This data describes a binding interaction between two proteins.

Contacts between the two chains:
Residue E11 in protein 1 is in contact with residue L56 in protein 2 (closest heavy-atom distance 4.3 Å).
Residue A95 in protein 1 is in contact with residue T98 in protein 2 (closest heavy-atom distance 4.3 Å).
Residue L74 in protein 1 contacts residue R63 in protein 2 (closest heavy-atom distance 3.6 Å).
Residue D16 in protein 1 contacts residue R17 in protein 2 (closest heavy-atom distance 3.5 Å).
Residue V31 in protein 1 contacts residue I39 in protein 2 (closest heavy-atom distance 3.9 Å).
Residue C53 in protein 1 contacts residue L37 in protein 2 (closest heavy-atom distance 4.5 Å).
Residue L10 in protein 1 interacts with residue L56 in protein 2 (closest heavy-atom distance 3.1 Å).
Residue P13 in protein 1 contacts residue S15 in protein 2 (closest heavy-atom distance 3.2 Å).
Residue P112 in protein 1 contacts residue S114 in protein 2 (closest heavy-atom distance 3.9 Å).
Residue A33 in protein 1 interacts with residue L37 in protein 2 (closest heavy-atom distance 4.1 Å).
Residue Q2 in protein 1 interacts with residue P112 in protein 2 (closest heavy-atom distance 3.0 Å).
Residue L56 in protein 1 contacts residue P34 in protein 2 (closest heavy-atom distance 3.9 Å).
Residue P112 in protein 1 is in contact with residue T98 in protein 2 (closest heavy-atom distance 3.8 Å).
Residue A111 in protein 1 interacts with residue L115 in protein 2 (closest heavy-atom distance 3.5 Å).
Residue I54 in protein 1 contacts residue L37 in protein 2 (closest heavy-atom distance 3.7 Å).
Residue V31 in protein 1 interacts with residue L37 in protein 2 (closest heavy-atom distance 4.2 Å).
Residue V109 in protein 1 is in contact with residue S117 in protein 2 (closest heavy-atom distance 4.5 Å).
Residue A76 in protein 1 interacts with residue L80 in protein 2 (closest heavy-atom distance 4.0 Å).
Residue P34 in protein 1 contacts residue F19 in protein 2 (closest heavy-atom distance 3.4 Å).
Residue S3 in protein 1 is in contact with residue P112 in protein 2 (closest heavy-atom distance 3.5 Å).
Residue S15 in protein 1 is in contact with residue S15 in protein 2 (closest heavy-atom distance 3.8 Å).
Residue C92 in protein 1 contacts residue V82 in protein 2 (closest heavy-atom distance 4.1 Å).
Residue P13 in protein 1 is in contact with residue P34 in protein 2 (closest heavy-atom distance 4.4 Å).
Residue C53 in protein 1 interacts with residue H61 in protein 2 (closest heavy-atom distance 3.5 Å).
Residue Q2 in protein 1 is in contact with residue A111 in protein 2 (closest heavy-atom distance 4.1 Å).
Residue L10 in protein 1 is in contact with residue A77 in protein 2 (closest heavy-atom distance 4.1 Å).
Residue L74 in protein 1 interacts with residue V82 in protein 2 (closest heavy-atom distance 3.4 Å).
Residue G72 in protein 1 interacts with residue R63 in protein 2 (closest heavy-atom distance 2.5 Å).
Residue L56 in protein 1 is in contact with residue G57 in protein 2 (closest heavy-atom distance 3.6 Å).
Residue M5 in protein 1 interacts with residue P112 in protein 2 (closest heavy-atom distance 4.0 Å).
Residue D16 in protein 1 is in contact with residue S15 in protein 2 (closest heavy-atom distance 3.6 Å).
Residue N4 in protein 1 is in contact with residue S96 in protein 2 (closest heavy-atom distance 3.7 Å).
Residue V109 in protein 1 contacts residue V100 in protein 2 (closest heavy-atom distance 4.1 Å).
Residue Q90 in protein 1 is in contact with residue R63 in protein 2 (closest heavy-atom distance 3.0 Å).
Residue V109 in protein 1 is in contact with residue L115 in protein 2 (closest heavy-atom distance 3.8 Å).
Residue P112 in protein 1 is in contact with residue S96 in protein 2 (closest heavy-atom distance 3.1 Å).
Residue L75 in protein 1 interacts with residue V59 in protein 2 (closest heavy-atom distance 4.4 Å).
Residue A33 in protein 1 is in contact with residue G35 in protein 2 (closest heavy-atom distance 4.3 Å).
Residue N4 in protein 1 contacts residue G113 in protein 2 (closest heavy-atom distance 3.3 Å).
Residue L74 in protein 1 interacts with residue H61 in protein 2 (closest heavy-atom distance 3.7 Å).
Residue L93 in protein 1 contacts residue L80 in protein 2 (closest heavy-atom distance 3.9 Å).
Residue L56 in protein 1 contacts residue G35 in protein 2 (closest heavy-atom distance 4.1 Å).
Residue I14 in protein 1 interacts with residue S15 in protein 2 (closest heavy-atom distance 3.7 Å).
Residue A95 in protein 1 interacts with residue S96 in protein 2 (closest heavy-atom distance 3.1 Å).
Residue P112 in protein 1 interacts with residue G113 in protein 2 (closest heavy-atom distance 3.3 Å).
Residue S3 in protein 1 interacts with residue G113 in protein 2 (closest heavy-atom distance 3.8 Å).
Residue P12 in protein 1 contacts residue L56 in protein 2 (closest heavy-atom distance 3.7 Å).
Residue G51 in protein 1 is in contact with residue H61 in protein 2 (closest heavy-atom distance 4.1 Å).
Residue P112 in protein 1 contacts residue L115 in protein 2 (closest heavy-atom distance 4.1 Å).
Residue L10 in protein 1 contacts residue G78 in protein 2 (closest heavy-atom distance 3.8 Å).
Residue A95 in protein 1 contacts residue G78 in protein 2 (closest heavy-atom distance 3.5 Å).
Residue G55 in protein 1 interacts with residue V59 in protein 2 (closest heavy-atom distance 4.0 Å).
Residue T110 in protein 1 interacts with residue L115 in protein 2 (closest heavy-atom distance 3.8 Å).
Residue A77 in protein 1 interacts with residue G78 in protein 2 (closest heavy-atom distance 4.4 Å).
Residue C92 in protein 1 interacts with residue V100 in protein 2 (closest heavy-atom distance 4.3 Å).
Residue G94 in protein 1 is in contact with residue T98 in protein 2 (closest heavy-atom distance 3.6 Å).
Residue A77 in protein 1 is in contact with residue G57 in protein 2 (closest heavy-atom distance 3.9 Å).
Residue A76 in protein 1 interacts with residue G78 in protein 2 (closest heavy-atom distance 4.5 Å).
Residue L56 in protein 1 contacts residue L56 in protein 2 (closest heavy-atom distance 3.6 Å).
Residue G55 in protein 1 is in contact with residue L37 in protein 2 (closest heavy-atom distance 4.3 Å).

Sequence of protein 1:
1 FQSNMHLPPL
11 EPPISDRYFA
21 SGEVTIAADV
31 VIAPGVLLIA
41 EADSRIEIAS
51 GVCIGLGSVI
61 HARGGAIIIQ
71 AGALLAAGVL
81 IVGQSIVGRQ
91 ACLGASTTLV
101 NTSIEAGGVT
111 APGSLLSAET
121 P

Sequence of protein 2:
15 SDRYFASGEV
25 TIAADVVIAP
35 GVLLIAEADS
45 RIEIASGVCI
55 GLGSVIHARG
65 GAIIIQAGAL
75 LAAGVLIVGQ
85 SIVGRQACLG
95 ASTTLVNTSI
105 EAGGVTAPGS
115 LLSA